Contacts between the two chains:
Residue R176 in the first protein interacts with residue V6 in the second protein (closest heavy-atom distance 4.5 Å).
Residue T181 in the first protein interacts with residue E3 in the second protein (closest heavy-atom distance 3.5 Å).
Residue R176 in the first protein is in contact with residue V5 in the second protein (closest heavy-atom distance 4.0 Å).
Residue H78 in the first protein is in contact with residue C7 in the second protein (closest heavy-atom distance 3.6 Å).
Residue V179 in the first protein contacts residue V6 in the second protein (closest heavy-atom distance 4.9 Å).
Residue V179 in the first protein interacts with residue E3 in the second protein (closest heavy-atom distance 4.2 Å).
Residue L156 in the first protein interacts with residue C8 in the second protein (closest heavy-atom distance 3.5 Å).
Residue Q62 in the first protein is in contact with residue C8 in the second protein (closest heavy-atom distance 4.8 Å).
Residue I153 in the first protein contacts residue V6 in the second protein (closest heavy-atom distance 4.4 Å).
Residue A177 in the first protein contacts residue C7 in the second protein (closest heavy-atom distance 3.9 Å).
Residue K157 in the first protein interacts with residue C8 in the second protein (closest heavy-atom distance 3.8 Å).
Residue A178 in the first protein is in contact with residue C8 in the second protein (closest heavy-atom distance 3.9 Å).
Residue R176 in the first protein is in contact with residue C7 in the second protein (closest heavy-atom distance 3.6 Å).
Residue S180 in the first protein is in contact with residue V6 in the second protein (closest heavy-atom distance 4.1 Å).
Residue R176 in the first protein is in contact with residue C8 in the second protein (closest heavy-atom distance 3.0 Å).
Residue S180 in the first protein interacts with residue T2 in the second protein (closest heavy-atom distance 3.8 Å).
Residue K157 in the first protein interacts with residue V6 in the second protein (closest heavy-atom distance 4.0 Å).
Residue R144 in the first protein is in contact with residue V5 in the second protein (closest heavy-atom distance 3.6 Å).
Residue F175 in the first protein is in contact with residue C8 in the second protein (closest heavy-atom distance 3.7 Å).
Residue S159 in the first protein interacts with residue C8 in the second protein (closest heavy-atom distance 3.4 Å).
Residue T181 in the first protein contacts residue T2 in the second protein (closest heavy-atom distance 3.9 Å).
Residue A178 in the first protein interacts with residue V6 in the second protein (closest heavy-atom distance 2.8 Å).
Residue I153 in the first protein is in contact with residue C8 in the second protein (closest heavy-atom distance 4.7 Å).
Residue S180 in the first protein is in contact with residue D4 in the second protein (closest heavy-atom distance 2.9 Å).
Residue A178 in the first protein contacts residue C7 in the second protein (closest heavy-atom distance 5.0 Å).
Residue H78 in the first protein interacts with residue C8 in the second protein (closest heavy-atom distance 2.6 Å).
Residue K157 in the first protein is in contact with residue C7 in the second protein (closest heavy-atom distance 4.3 Å).
Residue G158 in the first protein is in contact with residue C8 in the second protein (closest heavy-atom distance 2.9 Å).
Residue A178 in the first protein interacts with residue D4 in the second protein (closest heavy-atom distance 3.5 Å).
Residue A177 in the first protein contacts residue C8 in the second protein (closest heavy-atom distance 4.1 Å).
Residue A160 in the first protein is in contact with residue C8 in the second protein (closest heavy-atom distance 3.1 Å).
Residue A178 in the first protein contacts residue V5 in the second protein (closest heavy-atom distance 3.4 Å).
Residue V179 in the first protein contacts residue V5 in the second protein (closest heavy-atom distance 4.4 Å).
Residue D102 in the first protein interacts with residue C7 in the second protein (closest heavy-atom distance 4.5 Å).
Residue K186 in the first protein is in contact with residue E3 in the second protein (closest heavy-atom distance 2.8 Å).
Residue A177 in the first protein interacts with residue V5 in the second protein (closest heavy-atom distance 3.5 Å).
Residue A177 in the first protein is in contact with residue V6 in the second protein (closest heavy-atom distance 3.2 Å).
Residue S180 in the first protein is in contact with residue E3 in the second protein (closest heavy-atom distance 3.6 Å).
Residue D189 in the first protein interacts with residue V5 in the second protein (closest heavy-atom distance 4.5 Å).
Residue V179 in the first protein interacts with residue D4 in the second protein (closest heavy-atom distance 3.4 Å).

This data describes a binding interaction between two proteins.

Sequence of the first protein:
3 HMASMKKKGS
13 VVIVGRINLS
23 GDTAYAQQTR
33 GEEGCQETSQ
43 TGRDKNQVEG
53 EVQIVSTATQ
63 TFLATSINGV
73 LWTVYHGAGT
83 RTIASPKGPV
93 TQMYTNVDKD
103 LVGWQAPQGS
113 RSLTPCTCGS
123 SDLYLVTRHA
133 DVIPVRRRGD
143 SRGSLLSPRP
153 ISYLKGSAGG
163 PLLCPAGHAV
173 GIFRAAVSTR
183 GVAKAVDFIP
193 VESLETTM

Sequence of the second protein:
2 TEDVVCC